Sequence of protein 2:
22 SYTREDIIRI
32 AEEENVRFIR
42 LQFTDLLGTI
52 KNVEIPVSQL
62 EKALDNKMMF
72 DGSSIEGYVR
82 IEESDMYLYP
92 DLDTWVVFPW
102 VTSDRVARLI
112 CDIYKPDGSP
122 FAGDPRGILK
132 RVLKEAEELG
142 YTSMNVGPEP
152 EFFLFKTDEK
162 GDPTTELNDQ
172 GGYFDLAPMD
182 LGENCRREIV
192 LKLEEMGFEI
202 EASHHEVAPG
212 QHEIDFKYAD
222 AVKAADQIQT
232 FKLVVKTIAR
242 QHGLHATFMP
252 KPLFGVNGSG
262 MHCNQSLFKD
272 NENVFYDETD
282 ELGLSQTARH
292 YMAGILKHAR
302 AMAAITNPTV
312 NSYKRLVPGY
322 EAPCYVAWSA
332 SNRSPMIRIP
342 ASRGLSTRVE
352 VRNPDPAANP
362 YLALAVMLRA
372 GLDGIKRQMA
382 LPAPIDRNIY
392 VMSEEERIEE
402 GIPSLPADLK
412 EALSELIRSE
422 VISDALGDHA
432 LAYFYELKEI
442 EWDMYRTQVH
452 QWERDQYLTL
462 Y

The following describes two proteins that form a bound complex.

Sequence of protein 1:
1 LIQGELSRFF

Interface contacts:
Residue Y79 in protein 2 is in contact with residue I2 in protein 1 (closest heavy-atom distance 4.2 Å).
Residue Y79 in protein 2 is in contact with residue F9 in protein 1 (closest heavy-atom distance 3.8 Å).
Residue R81 in protein 2 is in contact with residue I2 in protein 1 (closest heavy-atom distance 3.4 Å).
Residue R81 in protein 2 is in contact with residue E5 in protein 1 (closest heavy-atom distance 3.2 Å).
Residue I441 in protein 2 interacts with residue F9 in protein 1 (closest heavy-atom distance 4.1 Å).
Residue Y79 in protein 2 is in contact with residue E5 in protein 1 (closest heavy-atom distance 3.6 Å).
Residue I82 in protein 2 contacts residue I2 in protein 1 (closest heavy-atom distance 4.7 Å).
Residue G78 in protein 2 interacts with residue E5 in protein 1 (closest heavy-atom distance 4.3 Å).
Residue L48 in protein 2 contacts residue R8 in protein 1 (closest heavy-atom distance 4.5 Å).
Residue M445 in protein 2 interacts with residue F9 in protein 1 (closest heavy-atom distance 3.8 Å).
Residue Y79 in protein 2 interacts with residue R8 in protein 1 (closest heavy-atom distance 3.3 Å).
Residue M445 in protein 2 interacts with residue F10 in protein 1 (closest heavy-atom distance 3.8 Å).
Residue Y79 in protein 2 is in contact with residue L6 in protein 1 (closest heavy-atom distance 3.5 Å).
Residue I441 in protein 2 interacts with residue I2 in protein 1 (closest heavy-atom distance 4.9 Å).
Residue M445 in protein 2 interacts with residue L6 in protein 1 (closest heavy-atom distance 4.8 Å).
Residue I82 in protein 2 interacts with residue L1 in protein 1 (closest heavy-atom distance 4.9 Å).
Residue E442 in protein 2 is in contact with residue F9 in protein 1 (closest heavy-atom distance 4.3 Å).
Residue I441 in protein 2 interacts with residue L6 in protein 1 (closest heavy-atom distance 4.0 Å).
Residue V80 in protein 2 is in contact with residue I2 in protein 1 (closest heavy-atom distance 4.6 Å).